Contacts between the two chains:
Residue E99 in protein 2 contacts residue L191 in protein 1 (closest heavy-atom distance 3.5 Å).
Residue L104 in protein 2 is in contact with residue Q188 in protein 1 (closest heavy-atom distance 3.8 Å).
Residue E99 in protein 2 contacts residue S192 in protein 1 (closest heavy-atom distance 2.5 Å).
Residue A22 in protein 2 is in contact with residue R30 in protein 1 (closest heavy-atom distance 3.8 Å).
Residue D21 in protein 2 contacts residue S31 in protein 1 (closest heavy-atom distance 3.3 Å).
Residue M20 in protein 2 is in contact with residue S31 in protein 1 (closest heavy-atom distance 3.9 Å).
Residue I15 in protein 2 is in contact with residue R199 in protein 1 (closest heavy-atom distance 3.6 Å).
Residue S96 in protein 2 is in contact with residue H195 in protein 1 (closest heavy-atom distance 3.9 Å).
Residue R229 in protein 2 is in contact with residue Y56 in protein 1 (closest heavy-atom distance 3.3 Å).
Residue V94 in protein 2 contacts residue H195 in protein 1 (closest heavy-atom distance 3.6 Å).
Residue A22 in protein 2 interacts with residue S31 in protein 1 (closest heavy-atom distance 2.5 Å).
Residue M26 in protein 2 contacts residue V33 in protein 1 (closest heavy-atom distance 3.9 Å).
Residue S96 in protein 2 contacts residue K194 in protein 1 (closest heavy-atom distance 3.3 Å).
Residue N93 in protein 2 is in contact with residue Q198 in protein 1 (closest heavy-atom distance 2.8 Å).
Residue R103 in protein 2 interacts with residue Q188 in protein 1 (closest heavy-atom distance 2.4 Å).
Residue E19 in protein 2 contacts residue S7 in protein 1 (closest heavy-atom distance 3.0 Å).
Residue M20 in protein 2 contacts residue V33 in protein 1 (closest heavy-atom distance 3.1 Å).
Residue E126 in protein 2 contacts residue V33 in protein 1 (closest heavy-atom distance 3.3 Å).
Residue L100 in protein 2 interacts with residue L191 in protein 1 (closest heavy-atom distance 3.9 Å).
Residue N93 in protein 2 is in contact with residue G197 in protein 1 (closest heavy-atom distance 3.8 Å).
Residue E126 in protein 2 contacts residue R37 in protein 1 (closest heavy-atom distance 2.8 Å).
Residue Q131 in protein 2 interacts with residue T58 in protein 1 (closest heavy-atom distance 2.8 Å).
Residue D92 in protein 2 is in contact with residue Q198 in protein 1 (closest heavy-atom distance 3.4 Å).
Residue E87 in protein 2 is in contact with residue P204 in protein 1 (closest heavy-atom distance 3.7 Å).
Residue E138 in protein 2 contacts residue R151 in protein 1 (closest heavy-atom distance 3.9 Å).
Residue M20 in protein 2 contacts residue V201 in protein 1 (closest heavy-atom distance 3.6 Å).
Residue Q131 in protein 2 interacts with residue S149 in protein 1 (closest heavy-atom distance 3.4 Å).
Residue R212 in protein 2 interacts with residue R37 in protein 1 (closest heavy-atom distance 3.2 Å).
Residue R229 in protein 2 is in contact with residue K47 in protein 1 (closest heavy-atom distance 3.3 Å).
Residue I101 in protein 2 is in contact with residue H190 in protein 1 (closest heavy-atom distance 2.6 Å).
Residue E138 in protein 2 contacts residue F148 in protein 1 (closest heavy-atom distance 3.3 Å).
Residue T97 in protein 2 interacts with residue K194 in protein 1 (closest heavy-atom distance 2.4 Å).
Residue Q89 in protein 2 is in contact with residue T202 in protein 1 (closest heavy-atom distance 2.8 Å).
Residue R103 in protein 2 contacts residue H190 in protein 1 (closest heavy-atom distance 3.4 Å).
Residue R103 in protein 2 is in contact with residue G189 in protein 1 (closest heavy-atom distance 3.4 Å).
Residue R212 in protein 2 is in contact with residue V33 in protein 1 (closest heavy-atom distance 3.9 Å).
Residue E19 in protein 2 contacts residue L32 in protein 1 (closest heavy-atom distance 3.8 Å).
Residue E19 in protein 2 is in contact with residue R199 in protein 1 (closest heavy-atom distance 2.4 Å).
Residue F228 in protein 2 is in contact with residue F148 in protein 1 (closest heavy-atom distance 3.6 Å).
Residue R128 in protein 2 interacts with residue R37 in protein 1 (closest heavy-atom distance 3.4 Å).
Residue I101 in protein 2 interacts with residue G189 in protein 1 (closest heavy-atom distance 3.1 Å).
Residue E164 in protein 2 interacts with residue R37 in protein 1 (closest heavy-atom distance 2.7 Å).
Residue F88 in protein 2 contacts residue P204 in protein 1 (closest heavy-atom distance 3.6 Å).
Residue G98 in protein 2 interacts with residue Y193 in protein 1 (closest heavy-atom distance 3.9 Å).
Residue D95 in protein 2 is in contact with residue K196 in protein 1 (closest heavy-atom distance 2.5 Å).
Residue D21 in protein 2 interacts with residue V33 in protein 1 (closest heavy-atom distance 3.2 Å).
Residue T97 in protein 2 interacts with residue Y193 in protein 1 (closest heavy-atom distance 3.3 Å).
Residue A86 in protein 2 contacts residue R207 in protein 1 (closest heavy-atom distance 3.8 Å).
Residue I226 in protein 2 interacts with residue F148 in protein 1 (closest heavy-atom distance 3.2 Å).
Residue I90 in protein 2 contacts residue E200 in protein 1 (closest heavy-atom distance 3.9 Å).
Residue E19 in protein 2 is in contact with residue V8 in protein 1 (closest heavy-atom distance 3.9 Å).
Residue G98 in protein 2 contacts residue S192 in protein 1 (closest heavy-atom distance 3.4 Å).
Residue D92 in protein 2 is in contact with residue R199 in protein 1 (closest heavy-atom distance 3.8 Å).
Residue M20 in protein 2 contacts residue L32 in protein 1 (closest heavy-atom distance 3.6 Å).
Residue L91 in protein 2 contacts residue E200 in protein 1 (closest heavy-atom distance 2.8 Å).
Residue V94 in protein 2 is in contact with residue K196 in protein 1 (closest heavy-atom distance 3.7 Å).
Residue E19 in protein 2 contacts residue V201 in protein 1 (closest heavy-atom distance 3.8 Å).
Residue D95 in protein 2 contacts residue H195 in protein 1 (closest heavy-atom distance 3.5 Å).
Residue L100 in protein 2 is in contact with residue H190 in protein 1 (closest heavy-atom distance 3.7 Å).
Residue Q89 in protein 2 contacts residue V201 in protein 1 (closest heavy-atom distance 3.7 Å).

The following describes two proteins that form a bound complex.

Sequence of protein 1:
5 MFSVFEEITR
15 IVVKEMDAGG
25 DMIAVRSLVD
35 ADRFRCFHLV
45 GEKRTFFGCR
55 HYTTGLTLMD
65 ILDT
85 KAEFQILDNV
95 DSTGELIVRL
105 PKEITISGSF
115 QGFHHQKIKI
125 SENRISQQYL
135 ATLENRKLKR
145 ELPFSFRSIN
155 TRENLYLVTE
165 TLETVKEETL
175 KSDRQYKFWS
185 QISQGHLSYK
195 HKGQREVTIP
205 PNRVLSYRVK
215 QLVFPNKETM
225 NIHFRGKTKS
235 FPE

Sequence of protein 2:
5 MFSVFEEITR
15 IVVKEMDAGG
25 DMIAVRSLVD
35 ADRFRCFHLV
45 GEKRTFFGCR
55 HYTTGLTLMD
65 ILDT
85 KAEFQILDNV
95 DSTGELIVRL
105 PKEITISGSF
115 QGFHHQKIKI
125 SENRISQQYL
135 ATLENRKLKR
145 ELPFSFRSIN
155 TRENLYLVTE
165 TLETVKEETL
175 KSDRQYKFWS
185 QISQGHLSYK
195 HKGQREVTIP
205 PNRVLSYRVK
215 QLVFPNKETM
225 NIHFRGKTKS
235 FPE